Sequence of chain A:
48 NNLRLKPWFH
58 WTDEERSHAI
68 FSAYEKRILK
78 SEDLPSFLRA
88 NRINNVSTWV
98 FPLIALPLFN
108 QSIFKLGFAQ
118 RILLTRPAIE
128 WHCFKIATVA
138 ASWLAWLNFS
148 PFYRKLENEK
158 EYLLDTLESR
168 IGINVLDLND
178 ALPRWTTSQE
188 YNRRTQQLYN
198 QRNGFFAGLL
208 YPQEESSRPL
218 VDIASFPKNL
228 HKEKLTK

The following describes two proteins that form a bound complex.

Sequence of chain B:
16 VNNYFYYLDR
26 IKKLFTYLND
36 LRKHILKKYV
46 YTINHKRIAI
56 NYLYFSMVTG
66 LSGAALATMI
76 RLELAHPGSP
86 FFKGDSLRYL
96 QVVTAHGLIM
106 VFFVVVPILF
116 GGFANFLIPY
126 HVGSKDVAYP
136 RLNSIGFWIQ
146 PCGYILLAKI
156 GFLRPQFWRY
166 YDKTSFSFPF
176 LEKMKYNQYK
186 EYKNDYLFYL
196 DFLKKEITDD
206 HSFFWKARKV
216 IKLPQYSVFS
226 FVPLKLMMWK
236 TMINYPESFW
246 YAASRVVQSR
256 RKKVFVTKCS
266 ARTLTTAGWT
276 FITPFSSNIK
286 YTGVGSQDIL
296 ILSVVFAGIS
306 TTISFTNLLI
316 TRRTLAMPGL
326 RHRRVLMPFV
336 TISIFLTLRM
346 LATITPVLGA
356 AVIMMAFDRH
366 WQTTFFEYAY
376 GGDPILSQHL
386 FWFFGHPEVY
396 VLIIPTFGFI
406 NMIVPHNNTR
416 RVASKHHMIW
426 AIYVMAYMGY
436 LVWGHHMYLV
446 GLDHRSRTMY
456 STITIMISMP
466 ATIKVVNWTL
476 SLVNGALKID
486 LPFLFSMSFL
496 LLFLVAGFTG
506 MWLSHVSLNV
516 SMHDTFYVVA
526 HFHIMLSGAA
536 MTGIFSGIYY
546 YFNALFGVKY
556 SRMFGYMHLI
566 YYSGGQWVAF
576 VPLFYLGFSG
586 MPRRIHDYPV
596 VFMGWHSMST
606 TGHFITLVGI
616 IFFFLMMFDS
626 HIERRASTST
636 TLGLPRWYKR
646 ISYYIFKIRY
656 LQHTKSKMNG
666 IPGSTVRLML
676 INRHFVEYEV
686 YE

Residue-level contacts at the interface:
Residue I202 in chain B contacts residue I170 in chain A (closest heavy-atom distance 3.7 Å).
Residue H206 in chain B contacts residue N171 in chain A (closest heavy-atom distance 4.6 Å).
Residue I238 in chain B contacts residue F56 in chain A (closest heavy-atom distance 4.0 Å).
Residue K199 in chain B is in contact with residue R215 in chain A (closest heavy-atom distance 3.5 Å).
Residue L198 in chain B is in contact with residue I168 in chain A (closest heavy-atom distance 3.9 Å).
Residue H206 in chain B contacts residue D174 in chain A (closest heavy-atom distance 4.2 Å).
Residue L198 in chain B is in contact with residue N171 in chain A (closest heavy-atom distance 3.9 Å).
Residue Y191 in chain B is in contact with residue K73 in chain A (closest heavy-atom distance 2.6 Å).
Residue Y194 in chain B is in contact with residue L175 in chain A (closest heavy-atom distance 4.2 Å).
Residue H206 in chain B is in contact with residue I170 in chain A (closest heavy-atom distance 3.8 Å).
Residue K185 in chain B is in contact with residue L227 in chain A (closest heavy-atom distance 3.6 Å).
Residue L192 in chain B interacts with residue R215 in chain A (closest heavy-atom distance 3.4 Å).
Residue D196 in chain B contacts residue P216 in chain A (closest heavy-atom distance 3.9 Å).
Residue M179 in chain B interacts with residue E230 in chain A (closest heavy-atom distance 4.0 Å).
Residue M179 in chain B interacts with residue K229 in chain A (closest heavy-atom distance 3.6 Å).
Residue I202 in chain B is in contact with residue I168 in chain A (closest heavy-atom distance 4.1 Å).
Residue L192 in chain B contacts residue P216 in chain A (closest heavy-atom distance 3.8 Å).
Residue L195 in chain B is in contact with residue I75 in chain A (closest heavy-atom distance 3.6 Å).
Residue W234 in chain B is in contact with residue F56 in chain A (closest heavy-atom distance 4.0 Å).
Residue Y191 in chain B contacts residue E72 in chain A (closest heavy-atom distance 4.4 Å).
Residue E186 in chain B contacts residue N226 in chain A (closest heavy-atom distance 3.1 Å).
Residue Y191 in chain B contacts residue R74 in chain A (closest heavy-atom distance 3.1 Å).
Residue L195 in chain B contacts residue K73 in chain A (closest heavy-atom distance 3.6 Å).
Residue L195 in chain B is in contact with residue R215 in chain A (closest heavy-atom distance 3.5 Å).
Residue Y184 in chain B is in contact with residue N171 in chain A (closest heavy-atom distance 2.6 Å).
Residue D196 in chain B is in contact with residue R215 in chain A (closest heavy-atom distance 2.4 Å).
Residue K188 in chain B interacts with residue D174 in chain A (closest heavy-atom distance 2.8 Å).
Residue I202 in chain B is in contact with residue N171 in chain A (closest heavy-atom distance 4.5 Å).
Residue F193 in chain B is in contact with residue P216 in chain A (closest heavy-atom distance 3.5 Å).
Residue Y194 in chain B interacts with residue D174 in chain A (closest heavy-atom distance 2.4 Å).
Residue D205 in chain B is in contact with residue N171 in chain A (closest heavy-atom distance 3.7 Å).
Residue F193 in chain B is in contact with residue F223 in chain A (closest heavy-atom distance 3.6 Å).
Residue L195 in chain B interacts with residue R74 in chain A (closest heavy-atom distance 4.1 Å).
Residue L195 in chain B is in contact with residue S213 in chain A (closest heavy-atom distance 4.5 Å).
Residue I238 in chain B contacts residue H57 in chain A (closest heavy-atom distance 3.6 Å).
Residue K235 in chain B contacts residue F56 in chain A (closest heavy-atom distance 4.4 Å).
Residue Y187 in chain B interacts with residue K225 in chain A (closest heavy-atom distance 3.8 Å).
Residue D205 in chain B interacts with residue I170 in chain A (closest heavy-atom distance 3.2 Å).
Residue D190 in chain B interacts with residue N226 in chain A (closest heavy-atom distance 3.3 Å).
Residue I202 in chain B interacts with residue G169 in chain A (closest heavy-atom distance 4.3 Å).
Residue F197 in chain B is in contact with residue I220 in chain A (closest heavy-atom distance 3.7 Å).
Residue K235 in chain B contacts residue L52 in chain A (closest heavy-atom distance 3.7 Å).
Residue F193 in chain B interacts with residue I220 in chain A (closest heavy-atom distance 4.3 Å).
Residue Y187 in chain B is in contact with residue I220 in chain A (closest heavy-atom distance 4.5 Å).
Residue E186 in chain B is in contact with residue L227 in chain A (closest heavy-atom distance 2.8 Å).
Residue W234 in chain B contacts residue L52 in chain A (closest heavy-atom distance 3.9 Å).
Residue Y194 in chain B interacts with residue N171 in chain A (closest heavy-atom distance 4.7 Å).
Residue N182 in chain B contacts residue H228 in chain A (closest heavy-atom distance 4.2 Å).
Residue Y184 in chain B is in contact with residue D174 in chain A (closest heavy-atom distance 3.2 Å).
Residue Y194 in chain B contacts residue K73 in chain A (closest heavy-atom distance 3.6 Å).
Residue K188 in chain B contacts residue D177 in chain A (closest heavy-atom distance 4.1 Å).
Residue D196 in chain B interacts with residue V218 in chain A (closest heavy-atom distance 4.3 Å).
Residue N182 in chain B contacts residue K229 in chain A (closest heavy-atom distance 3.6 Å).
Residue K200 in chain B contacts residue I220 in chain A (closest heavy-atom distance 4.2 Å).
Residue Y194 in chain B is in contact with residue I75 in chain A (closest heavy-atom distance 4.2 Å).
Residue L198 in chain B is in contact with residue I75 in chain A (closest heavy-atom distance 3.6 Å).
Residue F193 in chain B is in contact with residue V218 in chain A (closest heavy-atom distance 3.5 Å).
Residue E186 in chain B interacts with residue K225 in chain A (closest heavy-atom distance 3.9 Å).
Residue H206 in chain B interacts with residue L173 in chain A (closest heavy-atom distance 3.9 Å).
Residue D196 in chain B contacts residue I220 in chain A (closest heavy-atom distance 3.5 Å).